Residue-level contacts at the interface:
Residue D14 in chain B interacts with residue R18 in chain A (closest heavy-atom distance 4.5 Å).
Residue R18 in chain B is in contact with residue D14 in chain A (closest heavy-atom distance 4.5 Å).
Residue L17 in chain B is in contact with residue L158 in chain A (closest heavy-atom distance 3.6 Å).
Residue D14 in chain B contacts residue D14 in chain A (closest heavy-atom distance 3.1 Å).
Residue L158 in chain B is in contact with residue L17 in chain A (closest heavy-atom distance 3.6 Å).

Sequence of chain A:
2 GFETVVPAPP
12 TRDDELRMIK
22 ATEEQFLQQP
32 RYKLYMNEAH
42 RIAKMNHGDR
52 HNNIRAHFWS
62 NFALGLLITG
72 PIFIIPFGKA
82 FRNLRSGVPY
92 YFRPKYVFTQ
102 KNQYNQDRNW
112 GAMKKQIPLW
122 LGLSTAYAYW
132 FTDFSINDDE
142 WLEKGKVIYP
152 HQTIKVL

This data describes a binding interaction between two proteins.

Sequence of chain B:
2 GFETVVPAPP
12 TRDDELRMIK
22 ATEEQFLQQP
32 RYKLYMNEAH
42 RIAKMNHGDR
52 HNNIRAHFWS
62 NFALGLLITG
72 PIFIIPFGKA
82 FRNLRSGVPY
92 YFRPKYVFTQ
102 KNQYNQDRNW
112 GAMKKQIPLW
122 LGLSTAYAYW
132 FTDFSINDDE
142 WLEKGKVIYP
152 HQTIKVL